Sequence of protein 2:
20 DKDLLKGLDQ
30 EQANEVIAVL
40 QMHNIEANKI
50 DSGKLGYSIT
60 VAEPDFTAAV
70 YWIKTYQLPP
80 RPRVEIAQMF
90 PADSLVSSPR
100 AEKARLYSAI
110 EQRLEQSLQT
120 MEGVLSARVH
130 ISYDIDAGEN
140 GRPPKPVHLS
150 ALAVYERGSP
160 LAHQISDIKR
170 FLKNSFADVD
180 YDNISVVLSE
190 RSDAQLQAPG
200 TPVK

Contacts between the two chains:
Residue S232 in protein 1 contacts residue S96 in protein 2 (closest heavy-atom distance 4.8 Å).
Residue L228 in protein 1 interacts with residue V95 in protein 2 (closest heavy-atom distance 4.6 Å).
Residue L229 in protein 1 is in contact with residue L94 in protein 2 (closest heavy-atom distance 4.0 Å).

Sequence of protein 1:
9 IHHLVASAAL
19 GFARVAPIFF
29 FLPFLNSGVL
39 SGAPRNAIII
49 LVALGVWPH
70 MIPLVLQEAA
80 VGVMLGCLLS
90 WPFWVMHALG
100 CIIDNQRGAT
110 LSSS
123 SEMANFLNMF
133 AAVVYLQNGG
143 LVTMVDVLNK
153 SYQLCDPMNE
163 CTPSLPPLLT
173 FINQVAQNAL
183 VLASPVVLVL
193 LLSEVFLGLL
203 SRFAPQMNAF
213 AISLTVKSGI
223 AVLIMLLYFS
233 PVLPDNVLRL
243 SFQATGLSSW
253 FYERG

This data describes a binding interaction between two proteins.